Sequence of protein 1:
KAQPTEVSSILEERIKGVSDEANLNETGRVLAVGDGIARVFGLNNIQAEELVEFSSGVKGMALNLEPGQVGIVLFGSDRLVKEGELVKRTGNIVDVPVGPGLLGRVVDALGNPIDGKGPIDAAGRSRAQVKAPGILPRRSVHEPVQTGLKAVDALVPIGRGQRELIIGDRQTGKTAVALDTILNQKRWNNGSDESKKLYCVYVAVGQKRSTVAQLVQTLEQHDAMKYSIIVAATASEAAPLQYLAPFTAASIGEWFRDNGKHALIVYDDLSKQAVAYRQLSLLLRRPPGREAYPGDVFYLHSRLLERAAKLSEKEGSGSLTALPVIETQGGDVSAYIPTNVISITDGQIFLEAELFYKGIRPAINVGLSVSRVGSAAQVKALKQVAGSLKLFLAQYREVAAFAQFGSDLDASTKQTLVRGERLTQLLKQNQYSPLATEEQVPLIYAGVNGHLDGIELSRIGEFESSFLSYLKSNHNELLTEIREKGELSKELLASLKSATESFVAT

Residue-level contacts at the interface:
Residue E12 in protein 1 interacts with residue Y4 in protein 2 (closest heavy-atom distance 4.7 Å).
Residue K16 in protein 1 interacts with residue Y4 in protein 2 (closest heavy-atom distance 4.6 Å).
Residue K16 in protein 1 contacts residue Q1 in protein 2 (closest heavy-atom distance 4.2 Å).

This data describes a binding interaction between two proteins.

Sequence of protein 2:
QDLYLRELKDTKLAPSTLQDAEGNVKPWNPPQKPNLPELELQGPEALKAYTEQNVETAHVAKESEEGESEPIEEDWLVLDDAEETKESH